Sequence of the first protein:
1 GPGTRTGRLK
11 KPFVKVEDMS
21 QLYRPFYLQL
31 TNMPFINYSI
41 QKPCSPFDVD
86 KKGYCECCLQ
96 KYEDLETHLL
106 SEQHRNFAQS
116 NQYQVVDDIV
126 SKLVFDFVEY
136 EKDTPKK

This data describes a binding interaction between two proteins.

Sequence of the second protein:
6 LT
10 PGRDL

Residue-level contacts at the interface:
Residue E91 in the first protein is in contact with residue L14 in the second protein (closest heavy-atom distance 4.9 Å).
Residue E91 in the first protein contacts residue D13 in the second protein (closest heavy-atom distance 4.4 Å).
Residue E91 in the first protein is in contact with residue R12 in the second protein (closest heavy-atom distance 3.0 Å).